Sequence of protein 1:
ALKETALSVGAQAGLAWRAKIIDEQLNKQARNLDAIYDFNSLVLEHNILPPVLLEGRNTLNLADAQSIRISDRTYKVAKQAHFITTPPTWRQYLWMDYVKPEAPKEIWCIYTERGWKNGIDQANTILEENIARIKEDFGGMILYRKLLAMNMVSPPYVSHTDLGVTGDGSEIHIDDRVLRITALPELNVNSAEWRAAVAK

Sequence of protein 2:
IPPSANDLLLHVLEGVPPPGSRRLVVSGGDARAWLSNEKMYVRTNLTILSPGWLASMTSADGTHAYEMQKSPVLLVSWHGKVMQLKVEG

These two protein chains interact to form a complex.

Residue-level contacts at the interface:
Residue E196 in protein 1 contacts residue R314 in protein 2 (closest heavy-atom distance 4.3 Å).
Residue A120 in protein 1 interacts with residue P273 in protein 2 (closest heavy-atom distance 3.6 Å).
Residue L111 in protein 1 interacts with residue L281 in protein 2 (closest heavy-atom distance 4.4 Å).
Residue L111 in protein 1 contacts residue H282 in protein 2 (closest heavy-atom distance 4.0 Å).
Residue R126 in protein 1 contacts residue P274 in protein 2 (closest heavy-atom distance 3.2 Å).
Residue E112 in protein 1 is in contact with residue L281 in protein 2 (closest heavy-atom distance 3.1 Å).
Residue E197 in protein 1 interacts with residue P288 in protein 2 (closest heavy-atom distance 4.0 Å).
Residue E197 in protein 1 contacts residue W305 in protein 2 (closest heavy-atom distance 3.7 Å).
Residue E112 in protein 1 is in contact with residue A331 in protein 2 (closest heavy-atom distance 3.1 Å).
Residue E112 in protein 1 interacts with residue S330 in protein 2 (closest heavy-atom distance 3.2 Å).
Residue E204 in protein 1 interacts with residue H282 in protein 2 (closest heavy-atom distance 4.3 Å).
Residue N118 in protein 1 contacts residue A326 in protein 2 (closest heavy-atom distance 3.5 Å).
Residue R114 in protein 1 is in contact with residue M328 in protein 2 (closest heavy-atom distance 3.3 Å).
Residue T116 in protein 1 is in contact with residue S327 in protein 2 (closest heavy-atom distance 3.4 Å).
Residue T193 in protein 1 is in contact with residue R294 in protein 2 (closest heavy-atom distance 2.6 Å).
Residue K133 in protein 1 contacts residue H282 in protein 2 (closest heavy-atom distance 3.9 Å).
Residue A120 in protein 1 interacts with residue P274 in protein 2 (closest heavy-atom distance 4.4 Å).
Residue G113 in protein 1 is in contact with residue L281 in protein 2 (closest heavy-atom distance 3.9 Å).
Residue N118 in protein 1 is in contact with residue A276 in protein 2 (closest heavy-atom distance 3.6 Å).
Residue A200 in protein 1 contacts residue G286 in protein 2 (closest heavy-atom distance 3.5 Å).
Residue L119 in protein 1 interacts with residue W324 in protein 2 (closest heavy-atom distance 3.2 Å).
Residue N118 in protein 1 interacts with residue P274 in protein 2 (closest heavy-atom distance 3.2 Å).
Residue L111 in protein 1 is in contact with residue E285 in protein 2 (closest heavy-atom distance 4.0 Å).
Residue L117 in protein 1 contacts residue W324 in protein 2 (closest heavy-atom distance 3.4 Å).
Residue R201 in protein 1 is in contact with residue P288 in protein 2 (closest heavy-atom distance 4.3 Å).
Residue N115 in protein 1 is in contact with residue T329 in protein 2 (closest heavy-atom distance 2.6 Å).
Residue R114 in protein 1 contacts residue S330 in protein 2 (closest heavy-atom distance 3.2 Å).
Residue G113 in protein 1 is in contact with residue M328 in protein 2 (closest heavy-atom distance 3.5 Å).
Residue N118 in protein 1 interacts with residue S275 in protein 2 (closest heavy-atom distance 3.3 Å).
Residue L117 in protein 1 interacts with residue A326 in protein 2 (closest heavy-atom distance 3.1 Å).
Residue T116 in protein 1 is in contact with residue S275 in protein 2 (closest heavy-atom distance 3.5 Å).
Residue E112 in protein 1 interacts with residue L284 in protein 2 (closest heavy-atom distance 3.2 Å).
Residue N115 in protein 1 contacts residue S327 in protein 2 (closest heavy-atom distance 3.0 Å).
Residue R114 in protein 1 contacts residue T329 in protein 2 (closest heavy-atom distance 2.9 Å).
Residue E112 in protein 1 contacts residue T329 in protein 2 (closest heavy-atom distance 4.1 Å).
Residue T116 in protein 1 contacts residue A276 in protein 2 (closest heavy-atom distance 3.6 Å).
Residue L117 in protein 1 contacts residue S275 in protein 2 (closest heavy-atom distance 4.3 Å).
Residue T116 in protein 1 is in contact with residue M328 in protein 2 (closest heavy-atom distance 3.5 Å).
Residue I125 in protein 1 is in contact with residue P273 in protein 2 (closest heavy-atom distance 4.1 Å).
Residue N118 in protein 1 is in contact with residue L325 in protein 2 (closest heavy-atom distance 2.3 Å).
Residue R126 in protein 1 is in contact with residue S275 in protein 2 (closest heavy-atom distance 2.9 Å).
Residue R201 in protein 1 is in contact with residue V287 in protein 2 (closest heavy-atom distance 4.3 Å).
Residue R126 in protein 1 is in contact with residue P273 in protein 2 (closest heavy-atom distance 2.2 Å).
Residue R126 in protein 1 contacts residue I272 in protein 2 (closest heavy-atom distance 3.4 Å).
Residue K133 in protein 1 contacts residue L281 in protein 2 (closest heavy-atom distance 3.7 Å).
Residue L117 in protein 1 is in contact with residue L325 in protein 2 (closest heavy-atom distance 3.9 Å).
Residue E204 in protein 1 is in contact with residue V287 in protein 2 (closest heavy-atom distance 3.2 Å).
Residue Q190 in protein 1 interacts with residue R294 in protein 2 (closest heavy-atom distance 3.8 Å).
Residue G113 in protein 1 is in contact with residue T329 in protein 2 (closest heavy-atom distance 4.1 Å).
Residue N115 in protein 1 interacts with residue M328 in protein 2 (closest heavy-atom distance 3.2 Å).
Residue E204 in protein 1 is in contact with residue E285 in protein 2 (closest heavy-atom distance 3.0 Å).
Residue A200 in protein 1 contacts residue V287 in protein 2 (closest heavy-atom distance 4.2 Å).
Residue E197 in protein 1 is in contact with residue R294 in protein 2 (closest heavy-atom distance 3.7 Å).
Residue K133 in protein 1 interacts with residue D278 in protein 2 (closest heavy-atom distance 3.9 Å).
Residue A120 in protein 1 is in contact with residue L325 in protein 2 (closest heavy-atom distance 4.3 Å).
Residue T131 in protein 1 contacts residue L281 in protein 2 (closest heavy-atom distance 4.0 Å).
Residue R114 in protein 1 contacts residue A331 in protein 2 (closest heavy-atom distance 3.4 Å).
Residue L119 in protein 1 contacts residue L325 in protein 2 (closest heavy-atom distance 3.0 Å).
Residue E196 in protein 1 is in contact with residue R303 in protein 2 (closest heavy-atom distance 4.0 Å).
Residue L117 in protein 1 is in contact with residue S327 in protein 2 (closest heavy-atom distance 2.6 Å).